Interface contacts:
Residue L57 in the second protein interacts with residue R372 in the first protein (closest heavy-atom distance 3.4 Å).

Sequence of the second protein:
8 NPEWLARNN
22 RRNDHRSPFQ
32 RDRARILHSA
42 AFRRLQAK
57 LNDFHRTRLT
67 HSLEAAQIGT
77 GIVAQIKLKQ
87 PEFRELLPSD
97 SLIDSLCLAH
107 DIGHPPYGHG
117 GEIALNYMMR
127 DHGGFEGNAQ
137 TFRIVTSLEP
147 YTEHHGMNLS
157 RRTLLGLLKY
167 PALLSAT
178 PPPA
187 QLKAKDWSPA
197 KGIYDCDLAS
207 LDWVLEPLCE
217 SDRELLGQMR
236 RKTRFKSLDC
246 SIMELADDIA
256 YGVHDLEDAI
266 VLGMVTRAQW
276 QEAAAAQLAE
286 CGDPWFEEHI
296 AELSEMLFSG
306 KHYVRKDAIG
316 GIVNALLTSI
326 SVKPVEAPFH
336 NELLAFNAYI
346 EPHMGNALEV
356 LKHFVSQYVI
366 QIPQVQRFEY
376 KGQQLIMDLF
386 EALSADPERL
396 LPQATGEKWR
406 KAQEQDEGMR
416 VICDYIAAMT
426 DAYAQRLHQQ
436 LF

Sequence of the first protein:
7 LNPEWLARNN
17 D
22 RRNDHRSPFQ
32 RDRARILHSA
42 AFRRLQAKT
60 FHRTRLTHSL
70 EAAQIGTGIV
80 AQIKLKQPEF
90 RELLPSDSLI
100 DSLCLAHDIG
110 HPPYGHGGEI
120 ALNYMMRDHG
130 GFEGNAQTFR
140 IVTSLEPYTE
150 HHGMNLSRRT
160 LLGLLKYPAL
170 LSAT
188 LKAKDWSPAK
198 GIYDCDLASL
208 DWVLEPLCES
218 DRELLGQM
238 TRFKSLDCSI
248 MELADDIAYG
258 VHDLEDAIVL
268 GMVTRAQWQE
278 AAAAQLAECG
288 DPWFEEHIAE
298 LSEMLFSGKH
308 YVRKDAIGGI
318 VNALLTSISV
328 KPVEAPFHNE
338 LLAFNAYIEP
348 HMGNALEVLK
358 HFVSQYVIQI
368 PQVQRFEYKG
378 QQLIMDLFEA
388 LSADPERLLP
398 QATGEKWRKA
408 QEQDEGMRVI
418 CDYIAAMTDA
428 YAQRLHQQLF

This data describes a binding interaction between two proteins.